Sequence of the second protein:
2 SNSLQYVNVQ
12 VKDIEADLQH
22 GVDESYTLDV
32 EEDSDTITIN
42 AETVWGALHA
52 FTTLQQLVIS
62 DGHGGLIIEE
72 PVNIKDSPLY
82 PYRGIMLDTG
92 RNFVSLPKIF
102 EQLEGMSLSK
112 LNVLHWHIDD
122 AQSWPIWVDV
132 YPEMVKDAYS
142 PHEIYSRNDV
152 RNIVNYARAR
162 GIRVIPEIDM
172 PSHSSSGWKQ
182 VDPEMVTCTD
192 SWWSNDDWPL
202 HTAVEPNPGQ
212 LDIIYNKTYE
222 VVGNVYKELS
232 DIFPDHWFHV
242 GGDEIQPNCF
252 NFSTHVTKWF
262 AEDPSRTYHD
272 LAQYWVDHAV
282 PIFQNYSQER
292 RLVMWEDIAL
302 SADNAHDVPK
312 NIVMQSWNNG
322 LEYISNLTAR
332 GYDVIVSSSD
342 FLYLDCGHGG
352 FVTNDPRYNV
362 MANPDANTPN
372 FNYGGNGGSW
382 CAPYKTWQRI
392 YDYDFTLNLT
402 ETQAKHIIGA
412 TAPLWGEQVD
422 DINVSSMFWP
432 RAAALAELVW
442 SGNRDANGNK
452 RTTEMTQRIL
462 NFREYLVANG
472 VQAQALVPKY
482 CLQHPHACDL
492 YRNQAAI

The following describes two proteins that form a bound complex.

Interface contacts:
Residue E438 in the second protein interacts with residue A8 in the first protein (closest heavy-atom distance 2.9 Å).
Residue R459 in the second protein contacts residue N4 in the first protein (closest heavy-atom distance 3.0 Å).
Residue S442 in the second protein interacts with residue A8 in the first protein (closest heavy-atom distance 2.5 Å).
Residue E70 in the second protein contacts residue G2 in the first protein (closest heavy-atom distance 3.1 Å).
Residue Q6 in the second protein contacts residue Q27 in the first protein (closest heavy-atom distance 3.0 Å).
Residue S4 in the second protein contacts residue S21 in the first protein (closest heavy-atom distance 3.3 Å).
Residue R459 in the second protein contacts residue P5 in the first protein (closest heavy-atom distance 3.2 Å).
Residue N9 in the second protein contacts residue R29 in the first protein (closest heavy-atom distance 3.1 Å).
Residue V8 in the second protein is in contact with residue Q27 in the first protein (closest heavy-atom distance 2.9 Å).
Residue S78 in the second protein is in contact with residue R10 in the first protein (closest heavy-atom distance 3.0 Å).
Residue E71 in the second protein interacts with residue S17 in the first protein (closest heavy-atom distance 3.1 Å).
Residue K76 in the second protein contacts residue E11 in the first protein (closest heavy-atom distance 3.0 Å).
Residue I60 in the second protein contacts residue V3 in the first protein (closest heavy-atom distance 3.3 Å).
Residue Q57 in the second protein contacts residue V3 in the first protein (closest heavy-atom distance 3.4 Å).
Residue P72 in the second protein contacts residue G15 in the first protein (closest heavy-atom distance 2.9 Å).
Residue S35 in the second protein contacts residue K20 in the first protein (closest heavy-atom distance 2.9 Å).
Residue I75 in the second protein contacts residue E11 in the first protein (closest heavy-atom distance 3.3 Å).
Residue E70 in the second protein contacts residue V3 in the first protein (closest heavy-atom distance 3.0 Å).
Residue L67 in the second protein contacts residue I22 in the first protein (closest heavy-atom distance 2.9 Å).
Residue Y7 in the second protein is in contact with residue R29 in the first protein (closest heavy-atom distance 3.2 Å).
Residue S61 in the second protein is in contact with residue W55 in the first protein (closest heavy-atom distance 2.8 Å).
Residue L5 in the second protein is in contact with residue S21 in the first protein (closest heavy-atom distance 2.7 Å).
Residue Q6 in the second protein is in contact with residue L26 in the first protein (closest heavy-atom distance 3.4 Å).
Residue L5 in the second protein contacts residue A23 in the first protein (closest heavy-atom distance 2.9 Å).
Residue E32 in the second protein interacts with residue K20 in the first protein (closest heavy-atom distance 3.0 Å).
Residue Q57 in the second protein interacts with residue P5 in the first protein (closest heavy-atom distance 3.3 Å).
Residue S61 in the second protein contacts residue R54 in the first protein (closest heavy-atom distance 3.3 Å).
Residue E71 in the second protein interacts with residue G18 in the first protein (closest heavy-atom distance 2.7 Å).
Residue H487 in the second protein is in contact with residue E61 in the first protein (closest heavy-atom distance 2.8 Å).
Residue E71 in the second protein is in contact with residue V1 in the first protein (closest heavy-atom distance 3.4 Å).
Residue P72 in the second protein is in contact with residue W14 in the first protein (closest heavy-atom distance 3.4 Å).
Residue N462 in the second protein contacts residue A58 in the first protein (closest heavy-atom distance 3.0 Å).
Residue P486 in the second protein is in contact with residue T60 in the first protein (closest heavy-atom distance 3.4 Å).
Residue E71 in the second protein is in contact with residue G15 in the first protein (closest heavy-atom distance 3.1 Å).
Residue E33 in the second protein contacts residue K20 in the first protein (closest heavy-atom distance 2.7 Å).
Residue Y7 in the second protein is in contact with residue Q27 in the first protein (closest heavy-atom distance 3.3 Å).
Residue N3 in the second protein interacts with residue K20 in the first protein (closest heavy-atom distance 2.6 Å).
Residue N462 in the second protein interacts with residue A59 in the first protein (closest heavy-atom distance 3.4 Å).
Residue A160 in the second protein is in contact with residue R45 in the first protein (closest heavy-atom distance 3.0 Å).
Residue D77 in the second protein is in contact with residue R10 in the first protein (closest heavy-atom distance 3.0 Å).
Residue P72 in the second protein contacts residue S17 in the first protein (closest heavy-atom distance 3.1 Å).
Residue V12 in the second protein interacts with residue S32 in the first protein (closest heavy-atom distance 2.8 Å).
Residue N74 in the second protein contacts residue S13 in the first protein (closest heavy-atom distance 3.0 Å).
Residue E70 in the second protein contacts residue P19 in the first protein (closest heavy-atom distance 3.2 Å).
Residue L49 in the second protein is in contact with residue A42 in the first protein (closest heavy-atom distance 3.1 Å).
Residue V10 in the second protein interacts with residue T30 in the first protein (closest heavy-atom distance 2.6 Å).
Residue Q11 in the second protein is in contact with residue S32 in the first protein (closest heavy-atom distance 2.6 Å).
Residue V10 in the second protein contacts residue R29 in the first protein (closest heavy-atom distance 3.1 Å).
Residue V8 in the second protein contacts residue R29 in the first protein (closest heavy-atom distance 3.0 Å).
Residue L67 in the second protein contacts residue S21 in the first protein (closest heavy-atom distance 3.4 Å).
Residue I60 in the second protein contacts residue W55 in the first protein (closest heavy-atom distance 3.2 Å).
Residue D77 in the second protein contacts residue P9 in the first protein (closest heavy-atom distance 3.3 Å).
Residue V73 in the second protein interacts with residue S13 in the first protein (closest heavy-atom distance 3.3 Å).
Residue H487 in the second protein interacts with residue A62 in the first protein (closest heavy-atom distance 3.1 Å).
Residue I69 in the second protein interacts with residue K20 in the first protein (closest heavy-atom distance 3.0 Å).
Residue E71 in the second protein is in contact with residue S16 in the first protein (closest heavy-atom distance 3.1 Å).
Residue E33 in the second protein is in contact with residue S17 in the first protein (closest heavy-atom distance 3.3 Å).
Residue Q458 in the second protein contacts residue T60 in the first protein (closest heavy-atom distance 3.0 Å).
Residue E70 in the second protein contacts residue G18 in the first protein (closest heavy-atom distance 3.2 Å).
Residue Q57 in the second protein contacts residue L6 in the first protein (closest heavy-atom distance 2.9 Å).

Sequence of the first protein:
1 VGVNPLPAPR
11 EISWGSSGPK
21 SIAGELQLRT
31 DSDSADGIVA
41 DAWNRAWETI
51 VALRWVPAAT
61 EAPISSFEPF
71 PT